These two protein chains interact to form a complex.

Sequence of chain A:
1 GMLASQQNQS

Contacts between the two chains:
Residue M26 in chain B contacts residue L3 in chain A (closest heavy-atom distance 3.7 Å).
Residue G25 in chain B contacts residue L3 in chain A (closest heavy-atom distance 5.0 Å).
Residue Q21 in chain B interacts with residue N8 in chain A (closest heavy-atom distance 4.2 Å).
Residue S22 in chain B is in contact with residue Q7 in chain A (closest heavy-atom distance 2.5 Å).
Residue W24 in chain B interacts with residue S5 in chain A (closest heavy-atom distance 3.3 Å).
Residue Q21 in chain B interacts with residue Q9 in chain A (closest heavy-atom distance 3.3 Å).
Residue Q21 in chain B is in contact with residue Q7 in chain A (closest heavy-atom distance 3.8 Å).
Residue S23 in chain B contacts residue S5 in chain A (closest heavy-atom distance 4.5 Å).
Residue S23 in chain B interacts with residue Q7 in chain A (closest heavy-atom distance 4.2 Å).

Sequence of chain B:
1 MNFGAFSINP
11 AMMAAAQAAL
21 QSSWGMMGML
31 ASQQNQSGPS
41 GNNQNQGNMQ